Contacts between the two chains:
Residue Q418 in the first protein contacts residue H16 in the second protein (closest heavy-atom distance 0.4 Å).
Residue M407 in the first protein contacts residue K18 in the second protein (closest heavy-atom distance 4.0 Å).
Residue D411 in the first protein contacts residue K18 in the second protein (closest heavy-atom distance 2.3 Å).
Residue M422 in the first protein contacts residue T9 in the second protein (closest heavy-atom distance 3.3 Å).
Residue Q336 in the first protein contacts residue T9 in the second protein (closest heavy-atom distance 2.2 Å).
Residue E376 in the first protein contacts residue K18 in the second protein (closest heavy-atom distance 3.6 Å).
Residue F419 in the first protein is in contact with residue H16 in the second protein (closest heavy-atom distance 1.0 Å).
Residue L415 in the first protein contacts residue K17 in the second protein (closest heavy-atom distance 3.0 Å).
Residue D420 in the first protein contacts residue H16 in the second protein (closest heavy-atom distance 3.7 Å).
Residue D421 in the first protein contacts residue Q15 in the second protein (closest heavy-atom distance 3.8 Å).
Residue N413 in the first protein interacts with residue K18 in the second protein (closest heavy-atom distance 4.1 Å).
Residue R374 in the first protein interacts with residue K18 in the second protein (closest heavy-atom distance 2.3 Å).
Residue L372 in the first protein is in contact with residue T13 in the second protein (closest heavy-atom distance 3.4 Å).
Residue V310 in the first protein interacts with residue I5 in the second protein (closest heavy-atom distance 2.7 Å).
Residue L415 in the first protein is in contact with residue H16 in the second protein (closest heavy-atom distance 1.6 Å).
Residue D368 in the first protein interacts with residue V14 in the second protein (closest heavy-atom distance 1.5 Å).
Residue M367 in the first protein interacts with residue K17 in the second protein (closest heavy-atom distance 3.1 Å).
Residue D421 in the first protein interacts with residue H16 in the second protein (closest heavy-atom distance 4.3 Å).
Residue Q418 in the first protein interacts with residue Q15 in the second protein (closest heavy-atom distance 0.7 Å).
Residue D368 in the first protein is in contact with residue K17 in the second protein (closest heavy-atom distance 3.8 Å).
Residue K417 in the first protein contacts residue H16 in the second protein (closest heavy-atom distance 1.6 Å).
Residue K364 in the first protein is in contact with residue V14 in the second protein (closest heavy-atom distance 3.0 Å).
Residue L372 in the first protein contacts residue V14 in the second protein (closest heavy-atom distance 4.1 Å).
Residue Q418 in the first protein interacts with residue K17 in the second protein (closest heavy-atom distance 2.6 Å).
Residue M422 in the first protein interacts with residue H16 in the second protein (closest heavy-atom distance 4.2 Å).
Residue L415 in the first protein contacts residue K18 in the second protein (closest heavy-atom distance 1.2 Å).
Residue Q418 in the first protein contacts residue T13 in the second protein (closest heavy-atom distance 3.7 Å).
Residue M422 in the first protein contacts residue Q15 in the second protein (closest heavy-atom distance 4.1 Å).
Residue R374 in the first protein interacts with residue K17 in the second protein (closest heavy-atom distance 3.8 Å).
Residue R414 in the first protein is in contact with residue H16 in the second protein (closest heavy-atom distance 3.9 Å).
Residue M375 in the first protein contacts residue H16 in the second protein (closest heavy-atom distance 3.0 Å).
Residue I306 in the first protein is in contact with residue N6 in the second protein (closest heavy-atom distance 0.2 Å).
Residue F419 in the first protein interacts with residue V12 in the second protein (closest heavy-atom distance 4.4 Å).
Residue I378 in the first protein contacts residue K18 in the second protein (closest heavy-atom distance 2.9 Å).
Residue V363 in the first protein is in contact with residue V14 in the second protein (closest heavy-atom distance 4.0 Å).
Residue M426 in the first protein interacts with residue L8 in the second protein (closest heavy-atom distance 2.5 Å).
Residue L302 in the first protein interacts with residue N6 in the second protein (closest heavy-atom distance 4.4 Å).
Residue R414 in the first protein is in contact with residue Q15 in the second protein (closest heavy-atom distance 4.4 Å).
Residue M375 in the first protein is in contact with residue T13 in the second protein (closest heavy-atom distance 1.7 Å).
Residue D411 in the first protein interacts with residue K17 in the second protein (closest heavy-atom distance 3.5 Å).
Residue V412 in the first protein contacts residue K18 in the second protein (closest heavy-atom distance 1.2 Å).
Residue M422 in the first protein interacts with residue L8 in the second protein (closest heavy-atom distance 1.9 Å).
Residue L415 in the first protein is in contact with residue Q15 in the second protein (closest heavy-atom distance 4.4 Å).
Residue K417 in the first protein interacts with residue Q15 in the second protein (closest heavy-atom distance 3.6 Å).
Residue I306 in the first protein contacts residue G2 in the second protein (closest heavy-atom distance 2.5 Å).
Residue I306 in the first protein interacts with residue I5 in the second protein (closest heavy-atom distance 3.2 Å).
Residue Q418 in the first protein contacts residue V12 in the second protein (closest heavy-atom distance 2.6 Å).
Residue M350 in the first protein is in contact with residue L10 in the second protein (closest heavy-atom distance 2.8 Å).
Residue M375 in the first protein contacts residue K17 in the second protein (closest heavy-atom distance 4.4 Å).
Residue M375 in the first protein contacts residue K18 in the second protein (closest heavy-atom distance 1.9 Å).
Residue I303 in the first protein interacts with residue N6 in the second protein (closest heavy-atom distance 3.6 Å).
Residue M422 in the first protein contacts residue V12 in the second protein (closest heavy-atom distance 2.2 Å).
Residue Q336 in the first protein contacts residue T13 in the second protein (closest heavy-atom distance 4.4 Å).
Residue R414 in the first protein interacts with residue K18 in the second protein (closest heavy-atom distance 3.9 Å).
Residue K364 in the first protein contacts residue L10 in the second protein (closest heavy-atom distance 3.5 Å).
Residue R414 in the first protein interacts with residue K17 in the second protein (closest heavy-atom distance 2.5 Å).
Residue L416 in the first protein is in contact with residue H16 in the second protein (closest heavy-atom distance 3.6 Å).
Residue Q418 in the first protein contacts residue V14 in the second protein (closest heavy-atom distance 3.2 Å).
Residue V409 in the first protein contacts residue K18 in the second protein (closest heavy-atom distance 3.9 Å).
Residue F333 in the first protein interacts with residue V12 in the second protein (closest heavy-atom distance 3.4 Å).

This data describes a binding interaction between two proteins.

Sequence of the second protein:
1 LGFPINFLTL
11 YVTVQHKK

Sequence of the first protein:
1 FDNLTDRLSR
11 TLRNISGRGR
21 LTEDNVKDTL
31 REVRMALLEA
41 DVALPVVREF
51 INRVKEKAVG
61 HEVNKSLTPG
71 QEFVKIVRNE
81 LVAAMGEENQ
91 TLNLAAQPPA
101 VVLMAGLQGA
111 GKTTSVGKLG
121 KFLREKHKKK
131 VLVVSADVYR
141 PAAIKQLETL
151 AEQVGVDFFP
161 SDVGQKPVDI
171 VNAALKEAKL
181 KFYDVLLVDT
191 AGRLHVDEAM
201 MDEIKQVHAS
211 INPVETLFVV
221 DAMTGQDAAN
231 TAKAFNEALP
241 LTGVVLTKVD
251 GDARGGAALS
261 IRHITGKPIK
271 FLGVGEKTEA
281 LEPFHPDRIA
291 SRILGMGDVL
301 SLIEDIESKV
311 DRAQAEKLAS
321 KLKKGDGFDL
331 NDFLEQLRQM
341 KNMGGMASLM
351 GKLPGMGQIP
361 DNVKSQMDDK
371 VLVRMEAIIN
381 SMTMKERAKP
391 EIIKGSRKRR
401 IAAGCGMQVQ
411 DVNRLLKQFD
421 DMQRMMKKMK